Contacts between the two chains:
Residue G40 in the second protein is in contact with residue E16 in the first protein (closest heavy-atom distance 3.4 Å).
Residue Y42 in the second protein is in contact with residue V14 in the first protein (closest heavy-atom distance 2.8 Å).
Residue T48 in the second protein is in contact with residue A8 in the first protein (closest heavy-atom distance 3.4 Å).
Residue E41 in the second protein contacts residue K13 in the first protein (closest heavy-atom distance 2.8 Å).
Residue S90 in the second protein is in contact with residue L11 in the first protein (closest heavy-atom distance 3.3 Å).
Residue N46 in the second protein contacts residue P9 in the first protein (closest heavy-atom distance 3.4 Å).
Residue Y42 in the second protein contacts residue G15 in the first protein (closest heavy-atom distance 3.0 Å).
Residue L87 in the second protein interacts with residue P9 in the first protein (closest heavy-atom distance 4.0 Å).
Residue Y42 in the second protein is in contact with residue E16 in the first protein (closest heavy-atom distance 4.1 Å).
Residue L87 in the second protein contacts residue L11 in the first protein (closest heavy-atom distance 4.7 Å).
Residue V75 in the second protein is in contact with residue Y6 in the first protein (closest heavy-atom distance 3.6 Å).
Residue L35 in the second protein contacts residue F17 in the first protein (closest heavy-atom distance 3.8 Å).
Residue T48 in the second protein is in contact with residue T7 in the first protein (closest heavy-atom distance 2.7 Å).
Residue E74 in the second protein contacts residue K4 in the first protein (closest heavy-atom distance 2.8 Å).
Residue E41 in the second protein contacts residue G15 in the first protein (closest heavy-atom distance 3.6 Å).
Residue I52 in the second protein interacts with residue P9 in the first protein (closest heavy-atom distance 3.8 Å).
Residue Y73 in the second protein interacts with residue K3 in the first protein (closest heavy-atom distance 2.9 Å).
Residue L45 in the second protein is in contact with residue L11 in the first protein (closest heavy-atom distance 3.7 Å).
Residue N46 in the second protein interacts with residue A8 in the first protein (closest heavy-atom distance 3.0 Å).
Residue Y42 in the second protein interacts with residue K13 in the first protein (closest heavy-atom distance 3.7 Å).
Residue L69 in the second protein is in contact with residue Y6 in the first protein (closest heavy-atom distance 4.4 Å).
Residue L45 in the second protein interacts with residue Q10 in the first protein (closest heavy-atom distance 3.6 Å).
Residue Q44 in the second protein interacts with residue V14 in the first protein (closest heavy-atom distance 3.6 Å).
Residue Q44 in the second protein is in contact with residue A12 in the first protein (closest heavy-atom distance 2.7 Å).
Residue L91 in the second protein is in contact with residue L11 in the first protein (closest heavy-atom distance 4.2 Å).
Residue Q44 in the second protein interacts with residue L11 in the first protein (closest heavy-atom distance 3.5 Å).
Residue E74 in the second protein contacts residue Y6 in the first protein (closest heavy-atom distance 3.4 Å).
Residue Q44 in the second protein interacts with residue Q10 in the first protein (closest heavy-atom distance 3.9 Å).
Residue G40 in the second protein contacts residue G15 in the first protein (closest heavy-atom distance 4.0 Å).
Residue Y73 in the second protein is in contact with residue Y6 in the first protein (closest heavy-atom distance 3.8 Å).
Residue M96 in the second protein interacts with residue L11 in the first protein (closest heavy-atom distance 3.6 Å).
Residue N46 in the second protein is in contact with residue T7 in the first protein (closest heavy-atom distance 3.8 Å).
Residue Y42 in the second protein is in contact with residue A12 in the first protein (closest heavy-atom distance 4.4 Å).
Residue A49 in the second protein is in contact with residue Q10 in the first protein (closest heavy-atom distance 3.6 Å).
Residue T48 in the second protein contacts residue P9 in the first protein (closest heavy-atom distance 3.2 Å).
Residue V75 in the second protein is in contact with residue K3 in the first protein (closest heavy-atom distance 4.3 Å).
Residue E74 in the second protein interacts with residue K5 in the first protein (closest heavy-atom distance 3.9 Å).
Residue E72 in the second protein contacts residue K3 in the first protein (closest heavy-atom distance 3.7 Å).
Residue A49 in the second protein contacts residue P9 in the first protein (closest heavy-atom distance 3.8 Å).
Residue N94 in the second protein contacts residue L11 in the first protein (closest heavy-atom distance 3.8 Å).
Residue E41 in the second protein interacts with residue E16 in the first protein (closest heavy-atom distance 4.1 Å).
Residue Y73 in the second protein is in contact with residue K4 in the first protein (closest heavy-atom distance 3.2 Å).
Residue D83 in the second protein contacts residue P9 in the first protein (closest heavy-atom distance 3.8 Å).
Residue D83 in the second protein contacts residue A8 in the first protein (closest heavy-atom distance 3.9 Å).
Residue S39 in the second protein interacts with residue F17 in the first protein (closest heavy-atom distance 4.2 Å).
Residue T70 in the second protein is in contact with residue K3 in the first protein (closest heavy-atom distance 2.7 Å).
Residue E72 in the second protein is in contact with residue K4 in the first protein (closest heavy-atom distance 3.0 Å).
Residue Y42 in the second protein contacts residue F17 in the first protein (closest heavy-atom distance 3.3 Å).
Residue W43 in the second protein interacts with residue A12 in the first protein (closest heavy-atom distance 3.2 Å).
Residue W43 in the second protein interacts with residue K13 in the first protein (closest heavy-atom distance 3.5 Å).
Residue E41 in the second protein contacts residue F17 in the first protein (closest heavy-atom distance 4.7 Å).
Residue Y73 in the second protein is in contact with residue K5 in the first protein (closest heavy-atom distance 3.4 Å).
Residue N46 in the second protein is in contact with residue Q10 in the first protein (closest heavy-atom distance 2.9 Å).
Residue D83 in the second protein interacts with residue Y6 in the first protein (closest heavy-atom distance 2.7 Å).
Residue G40 in the second protein is in contact with residue F17 in the first protein (closest heavy-atom distance 2.8 Å).
Residue S71 in the second protein interacts with residue K3 in the first protein (closest heavy-atom distance 3.5 Å).
Residue T48 in the second protein is in contact with residue Y6 in the first protein (closest heavy-atom distance 4.5 Å).
Residue W43 in the second protein is in contact with residue L11 in the first protein (closest heavy-atom distance 3.5 Å).
Residue E74 in the second protein contacts residue K3 in the first protein (closest heavy-atom distance 3.5 Å).
Residue W43 in the second protein contacts residue V14 in the first protein (closest heavy-atom distance 3.9 Å).

These two protein chains interact to form a complex.

Sequence of the first protein:
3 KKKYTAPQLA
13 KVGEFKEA

Sequence of the second protein:
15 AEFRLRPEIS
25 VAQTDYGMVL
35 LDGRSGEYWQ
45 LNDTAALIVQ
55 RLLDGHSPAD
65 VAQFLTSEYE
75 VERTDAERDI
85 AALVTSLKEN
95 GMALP